The following describes two proteins that form a bound complex.

Residue-level contacts at the interface:
Residue Y89 in the first protein is in contact with residue R138 in the second protein (closest heavy-atom distance 4.7 Å).
Residue K85 in the first protein is in contact with residue W141 in the second protein (closest heavy-atom distance 4.1 Å).

Sequence of the first protein:
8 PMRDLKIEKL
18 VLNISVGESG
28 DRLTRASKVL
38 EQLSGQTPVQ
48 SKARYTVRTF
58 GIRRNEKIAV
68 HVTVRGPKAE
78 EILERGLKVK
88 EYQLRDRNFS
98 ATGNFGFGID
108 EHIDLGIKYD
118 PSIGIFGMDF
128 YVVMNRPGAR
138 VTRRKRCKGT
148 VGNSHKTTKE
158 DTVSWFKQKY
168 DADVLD

Sequence of the second protein:
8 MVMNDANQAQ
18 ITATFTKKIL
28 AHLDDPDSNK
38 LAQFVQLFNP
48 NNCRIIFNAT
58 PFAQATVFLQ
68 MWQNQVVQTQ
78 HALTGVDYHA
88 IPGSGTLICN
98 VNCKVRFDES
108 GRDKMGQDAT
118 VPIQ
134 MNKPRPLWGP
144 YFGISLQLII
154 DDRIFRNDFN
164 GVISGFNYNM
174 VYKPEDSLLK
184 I